Interface contacts:
Residue A297 in protein 2 contacts residue Y107 in protein 1 (closest heavy-atom distance 3.5 Å).
Residue P296 in protein 2 interacts with residue Y34 in protein 1 (closest heavy-atom distance 4.9 Å).
Residue I360 in protein 2 contacts residue F30 in protein 1 (closest heavy-atom distance 3.6 Å).
Residue A540 in protein 2 interacts with residue W105 in protein 1 (closest heavy-atom distance 4.5 Å).
Residue P290 in protein 2 interacts with residue Y107 in protein 1 (closest heavy-atom distance 3.6 Å).
Residue Q539 in protein 2 contacts residue Y106 in protein 1 (closest heavy-atom distance 3.4 Å).
Residue L538 in protein 2 contacts residue N104 in protein 1 (closest heavy-atom distance 4.9 Å).
Residue P425 in protein 2 interacts with residue Y111 in protein 1 (closest heavy-atom distance 4.8 Å).
Residue R368 in protein 2 contacts residue Y111 in protein 1 (closest heavy-atom distance 4.1 Å).
Residue D292 in protein 2 is in contact with residue Y33 in protein 1 (closest heavy-atom distance 4.4 Å).
Residue G541 in protein 2 interacts with residue Y58 in protein 1 (closest heavy-atom distance 4.2 Å).
Residue L429 in protein 2 contacts residue Y111 in protein 1 (closest heavy-atom distance 3.5 Å).
Residue M302 in protein 2 is in contact with residue F30 in protein 1 (closest heavy-atom distance 3.6 Å).
Residue Q539 in protein 2 contacts residue S108 in protein 1 (closest heavy-atom distance 3.2 Å).
Residue Q539 in protein 2 contacts residue M113 in protein 1 (closest heavy-atom distance 4.2 Å).
Residue Y357 in protein 2 interacts with residue Y107 in protein 1 (closest heavy-atom distance 4.2 Å).
Residue D292 in protein 2 interacts with residue Y107 in protein 1 (closest heavy-atom distance 3.3 Å).
Residue A540 in protein 2 contacts residue Y106 in protein 1 (closest heavy-atom distance 3.5 Å).
Residue R426 in protein 2 contacts residue Y111 in protein 1 (closest heavy-atom distance 3.8 Å).
Residue M302 in protein 2 is in contact with residue N31 in protein 1 (closest heavy-atom distance 4.9 Å).
Residue A753 in protein 2 contacts residue Y107 in protein 1 (closest heavy-atom distance 4.1 Å).
Residue M307 in protein 2 is in contact with residue W105 in protein 1 (closest heavy-atom distance 3.6 Å).
Residue R426 in protein 2 contacts residue S109 in protein 1 (closest heavy-atom distance 4.7 Å).
Residue R368 in protein 2 interacts with residue S109 in protein 1 (closest heavy-atom distance 4.8 Å).
Residue Q539 in protein 2 is in contact with residue S109 in protein 1 (closest heavy-atom distance 3.7 Å).
Residue A297 in protein 2 interacts with residue Y34 in protein 1 (closest heavy-atom distance 3.4 Å).
Residue I360 in protein 2 is in contact with residue W105 in protein 1 (closest heavy-atom distance 4.8 Å).
Residue M307 in protein 2 interacts with residue Y107 in protein 1 (closest heavy-atom distance 4.1 Å).
Residue N537 in protein 2 contacts residue S108 in protein 1 (closest heavy-atom distance 4.5 Å).
Residue N537 in protein 2 contacts residue P110 in protein 1 (closest heavy-atom distance 3.6 Å).
Residue I298 in protein 2 is in contact with residue W105 in protein 1 (closest heavy-atom distance 4.1 Å).
Residue A540 in protein 2 is in contact with residue Y58 in protein 1 (closest heavy-atom distance 2.4 Å).
Residue L538 in protein 2 is in contact with residue P110 in protein 1 (closest heavy-atom distance 5.0 Å).
Residue E536 in protein 2 interacts with residue P110 in protein 1 (closest heavy-atom distance 4.0 Å).
Residue R411 in protein 2 contacts residue Y111 in protein 1 (closest heavy-atom distance 3.0 Å).
Residue Q539 in protein 2 interacts with residue W105 in protein 1 (closest heavy-atom distance 3.1 Å).
Residue K293 in protein 2 interacts with residue Y57 in protein 1 (closest heavy-atom distance 4.7 Å).
Residue Q539 in protein 2 interacts with residue N104 in protein 1 (closest heavy-atom distance 3.2 Å).
Residue L303 in protein 2 contacts residue F30 in protein 1 (closest heavy-atom distance 4.7 Å).
Residue Q539 in protein 2 contacts residue S114 in protein 1 (closest heavy-atom distance 3.3 Å).
Residue Q483 in protein 2 interacts with residue Y111 in protein 1 (closest heavy-atom distance 3.6 Å).
Residue D292 in protein 2 contacts residue Y57 in protein 1 (closest heavy-atom distance 3.6 Å).
Residue D292 in protein 2 is in contact with residue Y34 in protein 1 (closest heavy-atom distance 3.2 Å).
Residue Y357 in protein 2 interacts with residue S109 in protein 1 (closest heavy-atom distance 4.3 Å).
Residue T361 in protein 2 interacts with residue E4 in protein 1 (closest heavy-atom distance 3.2 Å).
Residue F535 in protein 2 is in contact with residue Y111 in protein 1 (closest heavy-atom distance 3.7 Å).
Residue F535 in protein 2 is in contact with residue P110 in protein 1 (closest heavy-atom distance 3.7 Å).
Residue I298 in protein 2 interacts with residue F30 in protein 1 (closest heavy-atom distance 3.9 Å).
Residue R366 in protein 2 is in contact with residue S109 in protein 1 (closest heavy-atom distance 4.2 Å).
Residue K293 in protein 2 interacts with residue Y33 in protein 1 (closest heavy-atom distance 4.6 Å).
Residue Q483 in protein 2 is in contact with residue P110 in protein 1 (closest heavy-atom distance 4.2 Å).
Residue L754 in protein 2 interacts with residue Y107 in protein 1 (closest heavy-atom distance 5.0 Å).
Residue I360 in protein 2 interacts with residue E4 in protein 1 (closest heavy-atom distance 4.3 Å).
Residue Y291 in protein 2 interacts with residue Y107 in protein 1 (closest heavy-atom distance 3.3 Å).
Residue I360 in protein 2 interacts with residue Y35 in protein 1 (closest heavy-atom distance 4.0 Å).
Residue A428 in protein 2 contacts residue Y111 in protein 1 (closest heavy-atom distance 4.1 Å).
Residue R426 in protein 2 contacts residue G112 in protein 1 (closest heavy-atom distance 3.7 Å).
Residue Q539 in protein 2 contacts residue P110 in protein 1 (closest heavy-atom distance 3.8 Å).
Residue M302 in protein 2 interacts with residue G29 in protein 1 (closest heavy-atom distance 3.5 Å).

The following describes two proteins that form a bound complex.

Sequence of protein 2:
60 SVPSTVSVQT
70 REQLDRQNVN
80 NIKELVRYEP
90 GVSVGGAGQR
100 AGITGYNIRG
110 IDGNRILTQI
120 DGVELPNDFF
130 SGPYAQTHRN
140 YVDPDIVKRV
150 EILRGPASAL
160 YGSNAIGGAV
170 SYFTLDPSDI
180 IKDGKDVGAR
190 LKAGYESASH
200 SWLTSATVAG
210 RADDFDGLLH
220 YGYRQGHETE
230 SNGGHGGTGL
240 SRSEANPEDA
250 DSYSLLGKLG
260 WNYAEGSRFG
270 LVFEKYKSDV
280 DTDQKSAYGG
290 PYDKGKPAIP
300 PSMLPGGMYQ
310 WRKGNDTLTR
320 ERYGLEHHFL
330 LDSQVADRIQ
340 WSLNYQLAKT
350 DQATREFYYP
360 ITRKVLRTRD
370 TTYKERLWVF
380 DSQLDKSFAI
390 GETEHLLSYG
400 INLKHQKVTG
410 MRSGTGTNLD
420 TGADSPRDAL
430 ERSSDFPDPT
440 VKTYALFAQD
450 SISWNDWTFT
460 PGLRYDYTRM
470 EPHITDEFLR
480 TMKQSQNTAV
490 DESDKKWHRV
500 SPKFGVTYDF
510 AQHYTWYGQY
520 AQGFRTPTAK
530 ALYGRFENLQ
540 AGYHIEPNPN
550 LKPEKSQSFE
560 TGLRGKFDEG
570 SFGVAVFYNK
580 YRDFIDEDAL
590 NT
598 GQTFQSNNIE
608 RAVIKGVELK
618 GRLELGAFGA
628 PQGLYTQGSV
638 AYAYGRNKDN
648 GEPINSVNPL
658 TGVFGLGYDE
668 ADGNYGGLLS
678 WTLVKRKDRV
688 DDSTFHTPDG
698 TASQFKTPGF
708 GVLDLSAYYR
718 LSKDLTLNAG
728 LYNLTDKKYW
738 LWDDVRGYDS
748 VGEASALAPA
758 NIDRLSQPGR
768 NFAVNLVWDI

Sequence of protein 1:
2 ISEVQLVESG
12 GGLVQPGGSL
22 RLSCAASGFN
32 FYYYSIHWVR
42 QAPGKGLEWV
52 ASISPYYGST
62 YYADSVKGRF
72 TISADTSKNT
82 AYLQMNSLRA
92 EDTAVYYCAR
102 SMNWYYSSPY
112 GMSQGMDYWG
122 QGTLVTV